These two protein chains interact to form a complex.

Sequence of the second protein:
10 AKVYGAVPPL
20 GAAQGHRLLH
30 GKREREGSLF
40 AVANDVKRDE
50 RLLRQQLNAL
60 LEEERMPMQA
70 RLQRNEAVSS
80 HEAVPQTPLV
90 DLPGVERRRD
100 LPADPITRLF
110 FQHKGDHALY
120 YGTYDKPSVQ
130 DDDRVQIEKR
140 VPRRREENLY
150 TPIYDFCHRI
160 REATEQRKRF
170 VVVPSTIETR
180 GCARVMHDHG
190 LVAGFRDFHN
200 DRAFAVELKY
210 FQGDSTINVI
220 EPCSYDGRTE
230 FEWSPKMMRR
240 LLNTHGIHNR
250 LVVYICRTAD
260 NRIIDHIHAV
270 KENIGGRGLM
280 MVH

Interface contacts:
Residue Y736 in the first protein contacts residue P84 in the second protein (closest heavy-atom distance 3.5 Å).
Residue D704 in the first protein contacts residue K235 in the second protein (closest heavy-atom distance 4.3 Å).
Residue G766 in the first protein is in contact with residue R70 in the second protein (closest heavy-atom distance 4.3 Å).
Residue D22 in the first protein contacts residue M280 in the second protein (closest heavy-atom distance 3.3 Å).
Residue D704 in the first protein contacts residue S233 in the second protein (closest heavy-atom distance 3.6 Å).
Residue W708 in the first protein contacts residue R238 in the second protein (closest heavy-atom distance 3.2 Å).
Residue W740 in the first protein contacts residue V83 in the second protein (closest heavy-atom distance 4.0 Å).
Residue M28 in the first protein contacts residue W232 in the second protein (closest heavy-atom distance 3.5 Å).
Residue R29 in the first protein contacts residue P221 in the second protein (closest heavy-atom distance 4.0 Å).
Residue P714 in the first protein contacts residue N272 in the second protein (closest heavy-atom distance 3.2 Å).
Residue S24 in the first protein is in contact with residue L240 in the second protein (closest heavy-atom distance 3.9 Å).
Residue R29 in the first protein contacts residue Y224 in the second protein (closest heavy-atom distance 4.2 Å).
Residue P755 in the first protein contacts residue G14 in the second protein (closest heavy-atom distance 3.3 Å).
Residue R765 in the first protein contacts residue N74 in the second protein (closest heavy-atom distance 3.4 Å).
Residue W740 in the first protein is in contact with residue A82 in the second protein (closest heavy-atom distance 2.8 Å).
Residue W740 in the first protein interacts with residue P84 in the second protein (closest heavy-atom distance 3.5 Å).
Residue G735 in the first protein is in contact with residue P84 in the second protein (closest heavy-atom distance 4.1 Å).
Residue L743 in the first protein is in contact with residue V77 in the second protein (closest heavy-atom distance 4.3 Å).
Residue G31 in the first protein contacts residue M236 in the second protein (closest heavy-atom distance 4.0 Å).
Residue N745 in the first protein contacts residue H80 in the second protein (closest heavy-atom distance 3.4 Å).
Residue P746 in the first protein interacts with residue S78 in the second protein (closest heavy-atom distance 4.0 Å).
Residue S24 in the first protein interacts with residue Y253 in the second protein (closest heavy-atom distance 3.2 Å).
Residue M27 in the first protein contacts residue M236 in the second protein (closest heavy-atom distance 3.8 Å).
Residue R765 in the first protein is in contact with residue L71 in the second protein (closest heavy-atom distance 3.9 Å).
Residue E115 in the first protein is in contact with residue R64 in the second protein (closest heavy-atom distance 3.3 Å).
Residue L25 in the first protein is in contact with residue E220 in the second protein (closest heavy-atom distance 3.4 Å).
Residue N745 in the first protein interacts with residue V77 in the second protein (closest heavy-atom distance 3.8 Å).
Residue P714 in the first protein interacts with residue E271 in the second protein (closest heavy-atom distance 3.9 Å).
Residue S24 in the first protein contacts residue M280 in the second protein (closest heavy-atom distance 3.7 Å).
Residue G31 in the first protein contacts residue E231 in the second protein (closest heavy-atom distance 4.3 Å).
Residue W740 in the first protein is in contact with residue H80 in the second protein (closest heavy-atom distance 3.3 Å).
Residue D22 in the first protein interacts with residue E220 in the second protein (closest heavy-atom distance 4.3 Å).
Residue P714 in the first protein interacts with residue I273 in the second protein (closest heavy-atom distance 3.7 Å).
Residue E115 in the first protein interacts with residue R53 in the second protein (closest heavy-atom distance 2.4 Å).
Residue Q116 in the first protein interacts with residue R53 in the second protein (closest heavy-atom distance 4.2 Å).
Residue R29 in the first protein is in contact with residue C222 in the second protein (closest heavy-atom distance 2.6 Å).
Residue R29 in the first protein interacts with residue F230 in the second protein (closest heavy-atom distance 3.5 Å).
Residue R744 in the first protein contacts residue V77 in the second protein (closest heavy-atom distance 3.4 Å).
Residue E115 in the first protein interacts with residue L60 in the second protein (closest heavy-atom distance 3.6 Å).
Residue K112 in the first protein contacts residue R64 in the second protein (closest heavy-atom distance 3.9 Å).
Residue P746 in the first protein contacts residue V77 in the second protein (closest heavy-atom distance 3.4 Å).
Residue P753 in the first protein contacts residue V16 in the second protein (closest heavy-atom distance 3.5 Å).
Residue M27 in the first protein contacts residue R239 in the second protein (closest heavy-atom distance 3.5 Å).
Residue L25 in the first protein is in contact with residue P221 in the second protein (closest heavy-atom distance 4.1 Å).
Residue M28 in the first protein contacts residue L240 in the second protein (closest heavy-atom distance 3.8 Å).
Residue Q767 in the first protein is in contact with residue N74 in the second protein (closest heavy-atom distance 4.0 Å).
Residue Y702 in the first protein contacts residue P234 in the second protein (closest heavy-atom distance 3.6 Å).
Residue N745 in the first protein interacts with residue S78 in the second protein (closest heavy-atom distance 3.3 Å).
Residue Y702 in the first protein is in contact with residue S233 in the second protein (closest heavy-atom distance 3.5 Å).
Residue W708 in the first protein contacts residue K235 in the second protein (closest heavy-atom distance 4.0 Å).
Residue M28 in the first protein contacts residue M236 in the second protein (closest heavy-atom distance 3.6 Å).
Residue L743 in the first protein interacts with residue H80 in the second protein (closest heavy-atom distance 3.6 Å).
Residue W740 in the first protein contacts residue E81 in the second protein (closest heavy-atom distance 3.6 Å).
Residue A764 in the first protein is in contact with residue R73 in the second protein (closest heavy-atom distance 4.0 Å).
Residue R21 in the first protein interacts with residue Y224 in the second protein (closest heavy-atom distance 4.3 Å).
Residue R744 in the first protein interacts with residue H80 in the second protein (closest heavy-atom distance 4.2 Å).
Residue W708 in the first protein interacts with residue R239 in the second protein (closest heavy-atom distance 3.3 Å).
Residue A764 in the first protein interacts with residue R70 in the second protein (closest heavy-atom distance 3.1 Å).
Residue Y702 in the first protein interacts with residue G274 in the second protein (closest heavy-atom distance 3.6 Å).
Residue L25 in the first protein contacts residue M280 in the second protein (closest heavy-atom distance 4.2 Å).

Sequence of the first protein:
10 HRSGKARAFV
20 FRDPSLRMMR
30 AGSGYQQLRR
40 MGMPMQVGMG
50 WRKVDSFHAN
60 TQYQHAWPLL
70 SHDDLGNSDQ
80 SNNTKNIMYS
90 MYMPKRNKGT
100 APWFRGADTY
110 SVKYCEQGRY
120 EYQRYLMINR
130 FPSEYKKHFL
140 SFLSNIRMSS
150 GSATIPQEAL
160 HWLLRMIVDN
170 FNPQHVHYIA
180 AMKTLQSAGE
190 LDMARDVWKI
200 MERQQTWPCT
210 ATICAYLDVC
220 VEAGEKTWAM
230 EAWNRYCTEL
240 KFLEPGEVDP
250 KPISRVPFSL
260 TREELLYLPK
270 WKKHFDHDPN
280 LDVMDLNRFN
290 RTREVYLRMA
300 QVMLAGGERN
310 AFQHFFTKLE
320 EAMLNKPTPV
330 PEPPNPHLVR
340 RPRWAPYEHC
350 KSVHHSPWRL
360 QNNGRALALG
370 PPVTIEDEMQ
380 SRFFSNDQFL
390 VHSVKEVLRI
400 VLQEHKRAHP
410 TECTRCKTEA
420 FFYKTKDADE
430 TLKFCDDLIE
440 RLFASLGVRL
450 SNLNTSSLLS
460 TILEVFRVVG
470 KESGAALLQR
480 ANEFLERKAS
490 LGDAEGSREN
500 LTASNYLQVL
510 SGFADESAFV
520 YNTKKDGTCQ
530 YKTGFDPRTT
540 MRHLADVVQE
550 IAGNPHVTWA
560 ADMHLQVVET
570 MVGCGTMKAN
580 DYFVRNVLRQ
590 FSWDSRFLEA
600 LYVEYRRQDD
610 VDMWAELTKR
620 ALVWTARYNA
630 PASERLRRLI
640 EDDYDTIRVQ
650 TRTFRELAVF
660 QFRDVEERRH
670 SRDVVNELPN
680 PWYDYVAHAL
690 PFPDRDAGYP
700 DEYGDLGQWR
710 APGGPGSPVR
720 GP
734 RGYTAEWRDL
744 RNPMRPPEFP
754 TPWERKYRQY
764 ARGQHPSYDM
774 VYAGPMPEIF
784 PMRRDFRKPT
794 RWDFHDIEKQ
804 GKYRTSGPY